The following describes two proteins that form a bound complex.

Residue-level contacts at the interface:
Residue L70 in the first protein interacts with residue L70 in the second protein (closest heavy-atom distance 4.0 Å).
Residue I21 in the first protein interacts with residue L58 in the second protein (closest heavy-atom distance 3.7 Å).
Residue L58 in the first protein interacts with residue L17 in the second protein (closest heavy-atom distance 3.8 Å).
Residue V33 in the first protein is in contact with residue L54 in the second protein (closest heavy-atom distance 3.5 Å).
Residue L17 in the first protein contacts residue W60 in the second protein (closest heavy-atom distance 3.2 Å).
Residue L58 in the first protein contacts residue K20 in the second protein (closest heavy-atom distance 3.1 Å).
Residue A68 in the first protein interacts with residue Q73 in the second protein (closest heavy-atom distance 3.9 Å).
Residue K20 in the first protein contacts residue L58 in the second protein (closest heavy-atom distance 3.2 Å).
Residue L58 in the first protein contacts residue L24 in the second protein (closest heavy-atom distance 4.0 Å).
Residue V33 in the first protein interacts with residue M53 in the second protein (closest heavy-atom distance 4.0 Å).
Residue F51 in the first protein is in contact with residue F51 in the second protein (closest heavy-atom distance 3.1 Å).
Residue A75 in the first protein interacts with residue L78 in the second protein (closest heavy-atom distance 3.6 Å).
Residue L17 in the first protein is in contact with residue L55 in the second protein (closest heavy-atom distance 3.8 Å).
Residue L78 in the first protein interacts with residue L78 in the second protein (closest heavy-atom distance 4.2 Å).
Residue A75 in the first protein contacts residue V74 in the second protein (closest heavy-atom distance 4.0 Å).
Residue L58 in the first protein interacts with residue I21 in the second protein (closest heavy-atom distance 3.8 Å).
Residue A32 in the first protein contacts residue V57 in the second protein (closest heavy-atom distance 3.7 Å).
Residue A16 in the first protein interacts with residue W60 in the second protein (closest heavy-atom distance 4.0 Å).
Residue M53 in the first protein is in contact with residue A32 in the second protein (closest heavy-atom distance 4.2 Å).
Residue L54 in the first protein is in contact with residue V33 in the second protein (closest heavy-atom distance 3.6 Å).
Residue L24 in the first protein is in contact with residue V57 in the second protein (closest heavy-atom distance 3.4 Å).
Residue V57 in the first protein is in contact with residue L24 in the second protein (closest heavy-atom distance 3.9 Å).
Residue V74 in the first protein is in contact with residue V74 in the second protein (closest heavy-atom distance 3.9 Å).
Residue A71 in the first protein is in contact with residue V74 in the second protein (closest heavy-atom distance 3.7 Å).
Residue L70 in the first protein interacts with residue M23 in the second protein (closest heavy-atom distance 3.3 Å).
Residue L55 in the first protein contacts residue W60 in the second protein (closest heavy-atom distance 3.8 Å).
Residue T79 in the first protein interacts with residue L78 in the second protein (closest heavy-atom distance 3.2 Å).
Residue A32 in the first protein interacts with residue M53 in the second protein (closest heavy-atom distance 4.0 Å).
Residue G61 in the first protein interacts with residue L24 in the second protein (closest heavy-atom distance 4.2 Å).
Residue L17 in the first protein contacts residue L58 in the second protein (closest heavy-atom distance 4.0 Å).
Residue K20 in the first protein is in contact with residue E59 in the second protein (closest heavy-atom distance 4.1 Å).
Residue L54 in the first protein interacts with residue I21 in the second protein (closest heavy-atom distance 4.2 Å).
Residue R72 in the first protein interacts with residue I77 in the second protein (closest heavy-atom distance 3.8 Å).
Residue M53 in the first protein contacts residue V33 in the second protein (closest heavy-atom distance 4.0 Å).
Residue L55 in the first protein interacts with residue F51 in the second protein (closest heavy-atom distance 3.6 Å).
Residue A71 in the first protein interacts with residue L70 in the second protein (closest heavy-atom distance 3.6 Å).
Residue L17 in the first protein interacts with residue F51 in the second protein (closest heavy-atom distance 4.2 Å).
Residue K50 in the first protein is in contact with residue V33 in the second protein (closest heavy-atom distance 4.0 Å).
Residue W47 in the first protein interacts with residue W47 in the second protein (closest heavy-atom distance 3.3 Å).
Residue A75 in the first protein is in contact with residue I77 in the second protein (closest heavy-atom distance 3.3 Å).
Residue L54 in the first protein interacts with residue W43 in the second protein (closest heavy-atom distance 3.8 Å).
Residue D64 in the first protein is in contact with residue R69 in the second protein (closest heavy-atom distance 2.6 Å).
Residue F51 in the first protein contacts residue W47 in the second protein (closest heavy-atom distance 4.2 Å).
Residue V57 in the first protein interacts with residue V33 in the second protein (closest heavy-atom distance 3.8 Å).
Residue M67 in the first protein interacts with residue L70 in the second protein (closest heavy-atom distance 3.8 Å).
Residue W43 in the first protein contacts residue K50 in the second protein (closest heavy-atom distance 4.2 Å).
Residue M67 in the first protein is in contact with residue R69 in the second protein (closest heavy-atom distance 3.6 Å).
Residue V62 in the first protein contacts residue M23 in the second protein (closest heavy-atom distance 4.2 Å).
Residue L54 in the first protein is in contact with residue I48 in the second protein (closest heavy-atom distance 4.0 Å).
Residue A71 in the first protein contacts residue I77 in the second protein (closest heavy-atom distance 4.2 Å).
Residue I13 in the first protein interacts with residue W60 in the second protein (closest heavy-atom distance 4.0 Å).
Residue M67 in the first protein is in contact with residue Q73 in the second protein (closest heavy-atom distance 3.5 Å).
Residue M67 in the first protein interacts with residue D66 in the second protein (closest heavy-atom distance 3.4 Å).
Residue L54 in the first protein interacts with residue T29 in the second protein (closest heavy-atom distance 4.1 Å).
Residue V57 in the first protein contacts residue A32 in the second protein (closest heavy-atom distance 3.9 Å).
Residue G61 in the first protein interacts with residue K20 in the second protein (closest heavy-atom distance 4.2 Å).
Residue V62 in the first protein is in contact with residue L24 in the second protein (closest heavy-atom distance 3.3 Å).
Residue M67 in the first protein interacts with residue M23 in the second protein (closest heavy-atom distance 3.1 Å).
Residue A71 in the first protein contacts residue Q73 in the second protein (closest heavy-atom distance 3.7 Å).
Residue K6 in the first protein contacts residue A32 in the second protein (closest heavy-atom distance 3.0 Å).

Sequence of the second protein:
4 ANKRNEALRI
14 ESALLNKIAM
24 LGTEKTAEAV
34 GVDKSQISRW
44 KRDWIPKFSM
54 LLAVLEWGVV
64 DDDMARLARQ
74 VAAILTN

Sequence of the first protein:
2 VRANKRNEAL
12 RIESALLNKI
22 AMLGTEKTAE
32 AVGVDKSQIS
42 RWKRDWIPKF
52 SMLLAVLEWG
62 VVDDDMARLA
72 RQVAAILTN